These two protein chains interact to form a complex.

Sequence of the first protein:
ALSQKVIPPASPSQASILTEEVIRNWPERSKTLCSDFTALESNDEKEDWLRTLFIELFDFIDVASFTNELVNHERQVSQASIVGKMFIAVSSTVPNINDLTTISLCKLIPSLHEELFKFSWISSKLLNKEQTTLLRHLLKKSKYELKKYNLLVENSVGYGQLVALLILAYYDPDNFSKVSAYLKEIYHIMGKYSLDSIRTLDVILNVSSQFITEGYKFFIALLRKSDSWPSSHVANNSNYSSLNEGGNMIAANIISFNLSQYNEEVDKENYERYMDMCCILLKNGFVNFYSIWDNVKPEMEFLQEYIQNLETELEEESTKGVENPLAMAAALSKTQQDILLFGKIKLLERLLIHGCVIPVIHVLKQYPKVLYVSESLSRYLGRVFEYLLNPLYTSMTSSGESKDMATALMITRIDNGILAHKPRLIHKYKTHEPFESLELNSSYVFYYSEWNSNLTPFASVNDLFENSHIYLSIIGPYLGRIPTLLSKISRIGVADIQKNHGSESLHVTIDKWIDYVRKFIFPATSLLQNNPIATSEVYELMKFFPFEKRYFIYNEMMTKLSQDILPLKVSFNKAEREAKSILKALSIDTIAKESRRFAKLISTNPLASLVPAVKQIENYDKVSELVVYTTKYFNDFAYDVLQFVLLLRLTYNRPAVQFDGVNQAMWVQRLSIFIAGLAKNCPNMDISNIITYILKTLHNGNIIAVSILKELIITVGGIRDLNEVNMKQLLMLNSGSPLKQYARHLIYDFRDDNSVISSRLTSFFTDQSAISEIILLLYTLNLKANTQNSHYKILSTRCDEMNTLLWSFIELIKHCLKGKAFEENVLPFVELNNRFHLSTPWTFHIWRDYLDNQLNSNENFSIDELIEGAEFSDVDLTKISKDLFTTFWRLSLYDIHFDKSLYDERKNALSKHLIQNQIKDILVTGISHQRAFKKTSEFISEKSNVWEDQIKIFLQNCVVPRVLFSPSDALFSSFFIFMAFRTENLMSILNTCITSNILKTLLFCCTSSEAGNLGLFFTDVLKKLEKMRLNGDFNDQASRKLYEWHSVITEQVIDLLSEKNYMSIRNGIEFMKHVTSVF

Sequence of the second protein:
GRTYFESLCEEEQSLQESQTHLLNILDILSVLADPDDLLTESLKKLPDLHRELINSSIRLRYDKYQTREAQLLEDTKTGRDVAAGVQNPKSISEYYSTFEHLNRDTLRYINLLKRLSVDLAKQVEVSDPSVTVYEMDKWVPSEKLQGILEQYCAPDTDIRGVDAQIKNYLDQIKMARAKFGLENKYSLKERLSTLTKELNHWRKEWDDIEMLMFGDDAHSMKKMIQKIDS

Interface contacts:
Residue A116 in the first protein is in contact with residue Y73 in the second protein (closest heavy-atom distance 4.4 Å).
Residue L489 in the first protein interacts with residue M144 in the second protein (closest heavy-atom distance 4.4 Å).
Residue V110 in the first protein interacts with residue Y70 in the second protein (closest heavy-atom distance 3.9 Å).
Residue Y198 in the first protein interacts with residue I118 in the second protein (closest heavy-atom distance 3.5 Å).
Residue Y198 in the first protein interacts with residue K122 in the second protein (closest heavy-atom distance 4.7 Å).
Residue A472 in the first protein interacts with residue T140 in the second protein (closest heavy-atom distance 2.4 Å).
Residue P24 in the first protein is in contact with residue L51 in the second protein (closest heavy-atom distance 4.5 Å).
Residue R488 in the first protein interacts with residue V141 in the second protein (closest heavy-atom distance 3.5 Å).
Residue P200 in the first protein interacts with residue I118 in the second protein (closest heavy-atom distance 4.3 Å).
Residue V121 in the first protein interacts with residue I66 in the second protein (closest heavy-atom distance 4.1 Å).
Residue P24 in the first protein is in contact with residue K52 in the second protein (closest heavy-atom distance 4.6 Å).
Residue V121 in the first protein is in contact with residue R69 in the second protein (closest heavy-atom distance 4.2 Å).
Residue L489 in the first protein is in contact with residue V132 in the second protein (closest heavy-atom distance 3.9 Å).
Residue T471 in the first protein is in contact with residue T140 in the second protein (closest heavy-atom distance 3.8 Å).
Residue H491 in the first protein is in contact with residue D145 in the second protein (closest heavy-atom distance 4.5 Å).
Residue P200 in the first protein is in contact with residue L121 in the second protein (closest heavy-atom distance 3.9 Å).
Residue L195 in the first protein interacts with residue L115 in the second protein (closest heavy-atom distance 3.5 Å).
Residue H491 in the first protein is in contact with residue E143 in the second protein (closest heavy-atom distance 3.8 Å).
Residue R488 in the first protein is in contact with residue Y142 in the second protein (closest heavy-atom distance 2.7 Å).
Residue L195 in the first protein is in contact with residue I118 in the second protein (closest heavy-atom distance 4.3 Å).
Residue V117 in the first protein contacts residue Y73 in the second protein (closest heavy-atom distance 3.9 Å).
Residue M113 in the first protein contacts residue E77 in the second protein (closest heavy-atom distance 4.8 Å).
Residue H491 in the first protein is in contact with residue M144 in the second protein (closest heavy-atom distance 5.0 Å).
Residue M474 in the first protein contacts residue T140 in the second protein (closest heavy-atom distance 4.6 Å).
Residue F146 in the first protein contacts residue E77 in the second protein (closest heavy-atom distance 3.8 Å).
Residue P487 in the first protein interacts with residue V139 in the second protein (closest heavy-atom distance 3.6 Å).
Residue V121 in the first protein contacts residue S65 in the second protein (closest heavy-atom distance 3.0 Å).
Residue P487 in the first protein interacts with residue T140 in the second protein (closest heavy-atom distance 3.5 Å).
Residue R488 in the first protein interacts with residue T140 in the second protein (closest heavy-atom distance 3.4 Å).
Residue Y198 in the first protein interacts with residue R123 in the second protein (closest heavy-atom distance 4.1 Å).
Residue V117 in the first protein contacts residue R69 in the second protein (closest heavy-atom distance 3.3 Å).
Residue K492 in the first protein is in contact with residue D145 in the second protein (closest heavy-atom distance 4.3 Å).
Residue P122 in the first protein contacts residue I62 in the second protein (closest heavy-atom distance 5.0 Å).
Residue I70 in the first protein interacts with residue N63 in the second protein (closest heavy-atom distance 3.9 Å).
Residue D199 in the first protein is in contact with residue I118 in the second protein (closest heavy-atom distance 3.7 Å).
Residue T120 in the first protein interacts with residue R69 in the second protein (closest heavy-atom distance 3.9 Å).
Residue A472 in the first protein is in contact with residue V141 in the second protein (closest heavy-atom distance 3.6 Å).
Residue F146 in the first protein contacts residue R76 in the second protein (closest heavy-atom distance 4.8 Å).
Residue L473 in the first protein interacts with residue T140 in the second protein (closest heavy-atom distance 4.3 Å).
Residue L489 in the first protein is in contact with residue Y142 in the second protein (closest heavy-atom distance 3.6 Å).
Residue P487 in the first protein is in contact with residue Y142 in the second protein (closest heavy-atom distance 4.6 Å).
Residue Y197 in the first protein interacts with residue K122 in the second protein (closest heavy-atom distance 4.8 Å).
Residue I490 in the first protein contacts residue Y142 in the second protein (closest heavy-atom distance 3.1 Å).
Residue P487 in the first protein interacts with residue V134 in the second protein (closest heavy-atom distance 3.4 Å).
Residue K145 in the first protein interacts with residue E77 in the second protein (closest heavy-atom distance 4.3 Å).
Residue P200 in the first protein contacts residue K122 in the second protein (closest heavy-atom distance 4.4 Å).
Residue F146 in the first protein is in contact with residue Y73 in the second protein (closest heavy-atom distance 3.3 Å).
Residue P487 in the first protein is in contact with residue V141 in the second protein (closest heavy-atom distance 4.2 Å).
Residue F114 in the first protein contacts residue Y70 in the second protein (closest heavy-atom distance 4.0 Å).
Residue I490 in the first protein interacts with residue V141 in the second protein (closest heavy-atom distance 4.1 Å).
Residue M113 in the first protein interacts with residue Y70 in the second protein (closest heavy-atom distance 4.2 Å).
Residue V117 in the first protein contacts residue I66 in the second protein (closest heavy-atom distance 3.5 Å).
Residue V121 in the first protein contacts residue I62 in the second protein (closest heavy-atom distance 4.2 Å).
Residue M113 in the first protein contacts residue Q74 in the second protein (closest heavy-atom distance 3.7 Å).
Residue M113 in the first protein is in contact with residue Y73 in the second protein (closest heavy-atom distance 4.9 Å).
Residue D199 in the first protein interacts with residue K122 in the second protein (closest heavy-atom distance 4.8 Å).
Residue V117 in the first protein is in contact with residue Y70 in the second protein (closest heavy-atom distance 3.8 Å).
Residue I490 in the first protein is in contact with residue E143 in the second protein (closest heavy-atom distance 2.4 Å).
Residue I490 in the first protein is in contact with residue M144 in the second protein (closest heavy-atom distance 3.4 Å).
Residue K492 in the first protein interacts with residue E143 in the second protein (closest heavy-atom distance 5.0 Å).